These two protein chains interact to form a complex.

Interface contacts:
Residue T77 in the second protein is in contact with residue L170 in the first protein (closest heavy-atom distance 3.8 Å).
Residue F105 in the second protein is in contact with residue G171 in the first protein (closest heavy-atom distance 3.6 Å).
Residue N109 in the second protein interacts with residue G171 in the first protein (closest heavy-atom distance 3.8 Å).
Residue R80 in the second protein contacts residue L170 in the first protein (closest heavy-atom distance 4.2 Å).
Residue T54 in the second protein contacts residue R167 in the first protein (closest heavy-atom distance 3.3 Å).
Residue L85 in the second protein interacts with residue T164 in the first protein (closest heavy-atom distance 4.0 Å).
Residue R81 in the second protein interacts with residue L170 in the first protein (closest heavy-atom distance 4.7 Å).
Residue F105 in the second protein contacts residue Q166 in the first protein (closest heavy-atom distance 3.9 Å).
Residue D92 in the second protein is in contact with residue E158 in the first protein (closest heavy-atom distance 4.1 Å).
Residue L94 in the second protein contacts residue M162 in the first protein (closest heavy-atom distance 4.6 Å).
Residue N52 in the second protein is in contact with residue A168 in the first protein (closest heavy-atom distance 3.9 Å).
Residue L87 in the second protein interacts with residue A165 in the first protein (closest heavy-atom distance 4.0 Å).
Residue D92 in the second protein is in contact with residue M162 in the first protein (closest heavy-atom distance 3.5 Å).
Residue G106 in the second protein contacts residue L170 in the first protein (closest heavy-atom distance 4.7 Å).
Residue R80 in the second protein contacts residue A168 in the first protein (closest heavy-atom distance 3.9 Å).
Residue H139 in the second protein interacts with residue P191 in the first protein (closest heavy-atom distance 4.7 Å).
Residue F105 in the second protein interacts with residue L170 in the first protein (closest heavy-atom distance 4.5 Å).
Residue D92 in the second protein is in contact with residue A165 in the first protein (closest heavy-atom distance 3.4 Å).
Residue M157 in the second protein is in contact with residue L170 in the first protein (closest heavy-atom distance 3.6 Å).
Residue D92 in the second protein is in contact with residue R192 in the first protein (closest heavy-atom distance 2.6 Å).
Residue M157 in the second protein is in contact with residue R169 in the first protein (closest heavy-atom distance 3.7 Å).
Residue L87 in the second protein contacts residue A161 in the first protein (closest heavy-atom distance 3.1 Å).
Residue T54 in the second protein interacts with residue T164 in the first protein (closest heavy-atom distance 3.5 Å).
Residue F105 in the second protein interacts with residue Q184 in the first protein (closest heavy-atom distance 4.0 Å).
Residue R73 in the second protein contacts residue H172 in the first protein (closest heavy-atom distance 2.9 Å).
Residue V149 in the second protein interacts with residue R169 in the first protein (closest heavy-atom distance 4.8 Å).
Residue R73 in the second protein interacts with residue W178 in the first protein (closest heavy-atom distance 4.0 Å).
Residue R80 in the second protein is in contact with residue R169 in the first protein (closest heavy-atom distance 4.4 Å).
Residue F105 in the second protein interacts with residue R169 in the first protein (closest heavy-atom distance 3.4 Å).
Residue T77 in the second protein contacts residue A173 in the first protein (closest heavy-atom distance 4.1 Å).
Residue F95 in the second protein interacts with residue A188 in the first protein (closest heavy-atom distance 4.2 Å).
Residue G106 in the second protein is in contact with residue R169 in the first protein (closest heavy-atom distance 4.2 Å).
Residue G153 in the second protein is in contact with residue R169 in the first protein (closest heavy-atom distance 3.6 Å).
Residue F95 in the second protein interacts with residue R169 in the first protein (closest heavy-atom distance 3.5 Å).
Residue R73 in the second protein is in contact with residue A173 in the first protein (closest heavy-atom distance 3.6 Å).
Residue N109 in the second protein is in contact with residue R169 in the first protein (closest heavy-atom distance 4.6 Å).
Residue N109 in the second protein contacts residue R177 in the first protein (closest heavy-atom distance 2.1 Å).
Residue L94 in the second protein contacts residue A188 in the first protein (closest heavy-atom distance 4.4 Å).
Residue R80 in the second protein is in contact with residue R167 in the first protein (closest heavy-atom distance 3.2 Å).
Residue L49 in the second protein contacts residue T164 in the first protein (closest heavy-atom distance 4.2 Å).
Residue D91 in the second protein contacts residue M162 in the first protein (closest heavy-atom distance 3.9 Å).
Residue Q93 in the second protein contacts residue A165 in the first protein (closest heavy-atom distance 3.8 Å).
Residue D92 in the second protein is in contact with residue A161 in the first protein (closest heavy-atom distance 3.6 Å).
Residue A154 in the second protein contacts residue R169 in the first protein (closest heavy-atom distance 4.7 Å).
Residue L87 in the second protein is in contact with residue T164 in the first protein (closest heavy-atom distance 4.0 Å).
Residue D91 in the second protein contacts residue R192 in the first protein (closest heavy-atom distance 3.3 Å).
Residue R73 in the second protein interacts with residue R175 in the first protein (closest heavy-atom distance 4.7 Å).
Residue D102 in the second protein contacts residue R169 in the first protein (closest heavy-atom distance 3.1 Å).
Residue M157 in the second protein contacts residue A168 in the first protein (closest heavy-atom distance 4.6 Å).
Residue D89 in the second protein interacts with residue R192 in the first protein (closest heavy-atom distance 3.9 Å).
Residue G53 in the second protein interacts with residue R167 in the first protein (closest heavy-atom distance 4.3 Å).
Residue L108 in the second protein is in contact with residue R177 in the first protein (closest heavy-atom distance 4.5 Å).
Residue A150 in the second protein contacts residue R169 in the first protein (closest heavy-atom distance 4.1 Å).
Residue F95 in the second protein contacts residue Q184 in the first protein (closest heavy-atom distance 3.5 Å).
Residue F95 in the second protein interacts with residue Q166 in the first protein (closest heavy-atom distance 3.8 Å).
Residue L110 in the second protein interacts with residue L170 in the first protein (closest heavy-atom distance 3.1 Å).
Residue L110 in the second protein contacts residue R177 in the first protein (closest heavy-atom distance 4.1 Å).
Residue L85 in the second protein contacts residue A168 in the first protein (closest heavy-atom distance 3.7 Å).
Residue Q93 in the second protein is in contact with residue R169 in the first protein (closest heavy-atom distance 3.5 Å).
Residue N109 in the second protein contacts residue L170 in the first protein (closest heavy-atom distance 3.6 Å).

Sequence of the first protein:
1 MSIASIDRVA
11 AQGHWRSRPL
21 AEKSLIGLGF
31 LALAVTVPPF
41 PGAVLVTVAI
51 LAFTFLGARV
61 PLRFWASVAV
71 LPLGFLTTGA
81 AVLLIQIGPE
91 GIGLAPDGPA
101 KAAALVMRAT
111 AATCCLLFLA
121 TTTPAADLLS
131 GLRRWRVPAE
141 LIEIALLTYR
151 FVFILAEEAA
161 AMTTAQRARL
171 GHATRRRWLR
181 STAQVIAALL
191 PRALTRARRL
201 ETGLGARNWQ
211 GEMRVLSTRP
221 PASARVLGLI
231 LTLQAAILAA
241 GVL

Sequence of the second protein:
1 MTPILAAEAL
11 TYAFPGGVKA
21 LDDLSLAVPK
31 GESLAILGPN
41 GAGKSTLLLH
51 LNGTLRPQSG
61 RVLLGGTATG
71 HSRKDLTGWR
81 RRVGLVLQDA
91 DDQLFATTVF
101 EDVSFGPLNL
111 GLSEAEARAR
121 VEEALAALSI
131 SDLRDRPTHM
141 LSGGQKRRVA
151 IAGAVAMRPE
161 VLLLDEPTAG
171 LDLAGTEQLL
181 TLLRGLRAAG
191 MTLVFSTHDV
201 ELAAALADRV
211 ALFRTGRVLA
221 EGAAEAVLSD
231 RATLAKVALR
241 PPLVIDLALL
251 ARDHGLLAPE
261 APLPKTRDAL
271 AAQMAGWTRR